Residue-level contacts at the interface:
Residue D200 in the second protein contacts residue K193 in the first protein (closest heavy-atom distance 3.5 Å).
Residue R327 in the second protein is in contact with residue E144 in the first protein (closest heavy-atom distance 3.3 Å).
Residue K193 in the second protein interacts with residue D200 in the first protein (closest heavy-atom distance 3.6 Å).
Residue S151 in the second protein is in contact with residue P326 in the first protein (closest heavy-atom distance 3.3 Å).
Residue G196 in the second protein interacts with residue V197 in the first protein (closest heavy-atom distance 3.2 Å).
Residue V195 in the second protein is in contact with residue V197 in the first protein (closest heavy-atom distance 3.9 Å).
Residue V197 in the second protein is in contact with residue V195 in the first protein (closest heavy-atom distance 3.2 Å).
Residue R330 in the second protein interacts with residue R21 in the first protein (closest heavy-atom distance 3.9 Å).
Residue R327 in the second protein is in contact with residue R141 in the first protein (closest heavy-atom distance 3.8 Å).
Residue P324 in the second protein contacts residue S151 in the first protein (closest heavy-atom distance 4.4 Å).
Residue V198 in the second protein interacts with residue G196 in the first protein (closest heavy-atom distance 2.8 Å).
Residue P187 in the second protein interacts with residue R330 in the first protein (closest heavy-atom distance 4.9 Å).
Residue V336 in the second protein interacts with residue V195 in the first protein (closest heavy-atom distance 4.7 Å).
Residue P326 in the second protein interacts with residue N154 in the first protein (closest heavy-atom distance 5.0 Å).
Residue L148 in the second protein is in contact with residue R327 in the first protein (closest heavy-atom distance 3.6 Å).
Residue G196 in the second protein contacts residue G196 in the first protein (closest heavy-atom distance 4.1 Å).
Residue T158 in the second protein is in contact with residue V197 in the first protein (closest heavy-atom distance 4.4 Å).
Residue R21 in the second protein contacts residue R330 in the first protein (closest heavy-atom distance 4.1 Å).
Residue V322 in the second protein contacts residue T158 in the first protein (closest heavy-atom distance 4.0 Å).
Residue R327 in the second protein interacts with residue D147 in the first protein (closest heavy-atom distance 3.0 Å).
Residue D147 in the second protein interacts with residue R330 in the first protein (closest heavy-atom distance 3.6 Å).
Residue N154 in the second protein interacts with residue N323 in the first protein (closest heavy-atom distance 3.7 Å).
Residue P326 in the second protein contacts residue D147 in the first protein (closest heavy-atom distance 4.2 Å).
Residue V322 in the second protein contacts residue N154 in the first protein (closest heavy-atom distance 3.6 Å).
Residue D200 in the second protein interacts with residue A192 in the first protein (closest heavy-atom distance 4.8 Å).
Residue R330 in the second protein contacts residue D150 in the first protein (closest heavy-atom distance 2.8 Å).
Residue V195 in the second protein is in contact with residue V336 in the first protein (closest heavy-atom distance 4.6 Å).
Residue N323 in the second protein interacts with residue N154 in the first protein (closest heavy-atom distance 3.8 Å).
Residue V197 in the second protein is in contact with residue G196 in the first protein (closest heavy-atom distance 3.4 Å).
Residue D150 in the second protein is in contact with residue R330 in the first protein (closest heavy-atom distance 2.9 Å).
Residue V198 in the second protein is in contact with residue V197 in the first protein (closest heavy-atom distance 4.7 Å).
Residue V197 in the second protein is in contact with residue T158 in the first protein (closest heavy-atom distance 4.7 Å).
Residue R327 in the second protein interacts with residue L148 in the first protein (closest heavy-atom distance 3.5 Å).
Residue R141 in the second protein is in contact with residue R327 in the first protein (closest heavy-atom distance 3.8 Å).
Residue T146 in the second protein interacts with residue R330 in the first protein (closest heavy-atom distance 4.3 Å).
Residue R330 in the second protein interacts with residue T146 in the first protein (closest heavy-atom distance 4.4 Å).
Residue V322 in the second protein is in contact with residue V195 in the first protein (closest heavy-atom distance 4.0 Å).
Residue V198 in the second protein contacts residue V195 in the first protein (closest heavy-atom distance 3.8 Å).
Residue P326 in the second protein contacts residue D150 in the first protein (closest heavy-atom distance 4.7 Å).
Residue A199 in the second protein is in contact with residue V195 in the first protein (closest heavy-atom distance 4.0 Å).
Residue D200 in the second protein is in contact with residue P194 in the first protein (closest heavy-atom distance 4.8 Å).
Residue V195 in the second protein contacts residue V322 in the first protein (closest heavy-atom distance 4.0 Å).
Residue R330 in the second protein interacts with residue D147 in the first protein (closest heavy-atom distance 3.8 Å).
Residue V195 in the second protein interacts with residue A199 in the first protein (closest heavy-atom distance 4.0 Å).
Residue V195 in the second protein interacts with residue V198 in the first protein (closest heavy-atom distance 3.7 Å).
Residue D150 in the second protein interacts with residue P326 in the first protein (closest heavy-atom distance 4.6 Å).
Residue D147 in the second protein is in contact with residue R327 in the first protein (closest heavy-atom distance 3.0 Å).
Residue E144 in the second protein contacts residue R327 in the first protein (closest heavy-atom distance 3.1 Å).
Residue V197 in the second protein is in contact with residue V197 in the first protein (closest heavy-atom distance 4.2 Å).
Residue S151 in the second protein is in contact with residue P324 in the first protein (closest heavy-atom distance 4.3 Å).
Residue R330 in the second protein interacts with residue P187 in the first protein (closest heavy-atom distance 4.6 Å).
Residue P326 in the second protein contacts residue S151 in the first protein (closest heavy-atom distance 3.3 Å).
Residue G196 in the second protein contacts residue V198 in the first protein (closest heavy-atom distance 2.9 Å).
Residue D147 in the second protein interacts with residue P326 in the first protein (closest heavy-atom distance 4.0 Å).
Residue V198 in the second protein is in contact with residue V198 in the first protein (closest heavy-atom distance 3.5 Å).
Residue A192 in the second protein is in contact with residue D200 in the first protein (closest heavy-atom distance 4.7 Å).
Residue P186 in the second protein is in contact with residue R330 in the first protein (closest heavy-atom distance 3.5 Å).
Residue N154 in the second protein contacts residue V322 in the first protein (closest heavy-atom distance 3.5 Å).
Residue R330 in the second protein is in contact with residue P186 in the first protein (closest heavy-atom distance 3.8 Å).
Residue T158 in the second protein is in contact with residue V322 in the first protein (closest heavy-atom distance 3.8 Å).

The following describes two proteins that form a bound complex.

Sequence of the second protein:
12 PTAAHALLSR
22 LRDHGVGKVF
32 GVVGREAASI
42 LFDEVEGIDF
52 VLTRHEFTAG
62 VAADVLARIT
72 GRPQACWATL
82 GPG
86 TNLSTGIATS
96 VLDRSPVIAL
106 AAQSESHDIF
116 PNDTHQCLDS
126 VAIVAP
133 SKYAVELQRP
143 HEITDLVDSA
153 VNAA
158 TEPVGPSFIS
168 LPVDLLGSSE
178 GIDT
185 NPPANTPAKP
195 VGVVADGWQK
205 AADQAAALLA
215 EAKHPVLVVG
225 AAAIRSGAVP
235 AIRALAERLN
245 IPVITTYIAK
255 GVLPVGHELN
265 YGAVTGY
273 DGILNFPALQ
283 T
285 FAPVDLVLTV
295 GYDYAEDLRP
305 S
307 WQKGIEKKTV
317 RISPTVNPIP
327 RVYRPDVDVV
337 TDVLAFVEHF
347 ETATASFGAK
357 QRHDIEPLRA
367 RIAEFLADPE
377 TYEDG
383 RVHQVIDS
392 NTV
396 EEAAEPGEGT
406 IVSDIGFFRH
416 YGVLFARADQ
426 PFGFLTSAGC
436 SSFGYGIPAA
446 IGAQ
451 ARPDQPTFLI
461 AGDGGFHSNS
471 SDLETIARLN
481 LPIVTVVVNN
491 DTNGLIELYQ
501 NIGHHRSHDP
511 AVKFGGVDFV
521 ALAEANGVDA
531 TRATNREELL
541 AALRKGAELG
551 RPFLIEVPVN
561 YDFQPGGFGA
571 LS

Sequence of the first protein:
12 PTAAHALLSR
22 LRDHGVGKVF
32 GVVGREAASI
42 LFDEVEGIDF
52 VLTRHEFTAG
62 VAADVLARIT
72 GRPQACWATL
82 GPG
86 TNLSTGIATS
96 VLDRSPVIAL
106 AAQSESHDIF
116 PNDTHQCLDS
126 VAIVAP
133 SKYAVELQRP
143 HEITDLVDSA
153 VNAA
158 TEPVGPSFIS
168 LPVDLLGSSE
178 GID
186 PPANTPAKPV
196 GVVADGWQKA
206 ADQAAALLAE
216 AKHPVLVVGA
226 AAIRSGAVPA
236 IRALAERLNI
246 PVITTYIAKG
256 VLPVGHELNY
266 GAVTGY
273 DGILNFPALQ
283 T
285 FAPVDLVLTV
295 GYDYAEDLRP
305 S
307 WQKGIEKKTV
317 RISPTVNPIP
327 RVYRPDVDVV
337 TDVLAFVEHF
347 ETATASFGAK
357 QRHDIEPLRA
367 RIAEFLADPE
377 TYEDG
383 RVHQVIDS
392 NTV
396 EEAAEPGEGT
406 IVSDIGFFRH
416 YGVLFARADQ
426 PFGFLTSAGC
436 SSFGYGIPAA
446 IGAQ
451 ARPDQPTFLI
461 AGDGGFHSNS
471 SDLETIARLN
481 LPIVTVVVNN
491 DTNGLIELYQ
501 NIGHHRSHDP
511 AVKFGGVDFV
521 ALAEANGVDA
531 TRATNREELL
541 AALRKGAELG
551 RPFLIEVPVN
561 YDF